Interface contacts:
Residue R54 in protein 2 contacts residue S110 in protein 1 (closest heavy-atom distance 3.4 Å).
Residue A23 in protein 2 interacts with residue K111 in protein 1 (closest heavy-atom distance 3.9 Å).
Residue D27 in protein 2 contacts residue K111 in protein 1 (closest heavy-atom distance 2.9 Å).
Residue D26 in protein 2 is in contact with residue K111 in protein 1 (closest heavy-atom distance 2.6 Å).
Residue I34 in protein 2 contacts residue L112 in protein 1 (closest heavy-atom distance 4.1 Å).
Residue F346 in protein 2 interacts with residue R54 in protein 1 (closest heavy-atom distance 3.6 Å).
Residue F58 in protein 2 contacts residue L112 in protein 1 (closest heavy-atom distance 4.0 Å).
Residue I287 in protein 2 interacts with residue P45 in protein 1 (closest heavy-atom distance 4.0 Å).
Residue V56 in protein 2 interacts with residue S110 in protein 1 (closest heavy-atom distance 3.7 Å).
Residue V76 in protein 2 contacts residue L112 in protein 1 (closest heavy-atom distance 4.2 Å).
Residue M225 in protein 2 contacts residue R52 in protein 1 (closest heavy-atom distance 3.4 Å).
Residue D32 in protein 2 is in contact with residue K111 in protein 1 (closest heavy-atom distance 3.0 Å).
Residue E94 in protein 2 is in contact with residue K60 in protein 1 (closest heavy-atom distance 4.2 Å).
Residue M225 in protein 2 interacts with residue S48 in protein 1 (closest heavy-atom distance 3.9 Å).
Residue F346 in protein 2 contacts residue F50 in protein 1 (closest heavy-atom distance 3.4 Å).
Residue H182 in protein 2 contacts residue K57 in protein 1 (closest heavy-atom distance 3.9 Å).
Residue S92 in protein 2 is in contact with residue F62 in protein 1 (closest heavy-atom distance 3.7 Å).
Residue E94 in protein 2 interacts with residue D99 in protein 1 (closest heavy-atom distance 3.7 Å).
Residue E230 in protein 2 contacts residue L51 in protein 1 (closest heavy-atom distance 3.5 Å).
Residue N440 in protein 2 interacts with residue L112 in protein 1 (closest heavy-atom distance 4.2 Å).
Residue E226 in protein 2 contacts residue R52 in protein 1 (closest heavy-atom distance 2.8 Å).
Residue S92 in protein 2 interacts with residue D63 in protein 1 (closest heavy-atom distance 3.4 Å).
Residue F87 in protein 2 interacts with residue L100 in protein 1 (closest heavy-atom distance 3.4 Å).
Residue Y340 in protein 2 is in contact with residue P45 in protein 1 (closest heavy-atom distance 4.2 Å).
Residue L228 in protein 2 interacts with residue S48 in protein 1 (closest heavy-atom distance 2.6 Å).
Residue V76 in protein 2 contacts residue A113 in protein 1 (closest heavy-atom distance 3.5 Å).
Residue R54 in protein 2 is in contact with residue L107 in protein 1 (closest heavy-atom distance 3.6 Å).
Residue E226 in protein 2 contacts residue S48 in protein 1 (closest heavy-atom distance 3.1 Å).
Residue F284 in protein 2 contacts residue P45 in protein 1 (closest heavy-atom distance 3.7 Å).
Residue G22 in protein 2 is in contact with residue L112 in protein 1 (closest heavy-atom distance 3.6 Å).
Residue T79 in protein 2 is in contact with residue A113 in protein 1 (closest heavy-atom distance 3.6 Å).
Residue R54 in protein 2 interacts with residue A109 in protein 1 (closest heavy-atom distance 3.6 Å).
Residue T229 in protein 2 is in contact with residue L51 in protein 1 (closest heavy-atom distance 3.2 Å).
Residue S250 in protein 2 interacts with residue L51 in protein 1 (closest heavy-atom distance 4.1 Å).
Residue P85 in protein 2 contacts residue P101 in protein 1 (closest heavy-atom distance 3.7 Å).
Residue F283 in protein 2 is in contact with residue K44 in protein 1 (closest heavy-atom distance 3.8 Å).
Residue L442 in protein 2 contacts residue L112 in protein 1 (closest heavy-atom distance 4.1 Å).
Residue L228 in protein 2 is in contact with residue L55 in protein 1 (closest heavy-atom distance 3.6 Å).
Residue L228 in protein 2 is in contact with residue R52 in protein 1 (closest heavy-atom distance 4.2 Å).
Residue Q81 in protein 2 is in contact with residue L107 in protein 1 (closest heavy-atom distance 3.5 Å).
Residue E227 in protein 2 contacts residue S48 in protein 1 (closest heavy-atom distance 4.1 Å).
Residue D200 in protein 2 is in contact with residue L55 in protein 1 (closest heavy-atom distance 3.2 Å).
Residue E86 in protein 2 interacts with residue P101 in protein 1 (closest heavy-atom distance 4.2 Å).
Residue M225 in protein 2 is in contact with residue L55 in protein 1 (closest heavy-atom distance 3.8 Å).
Residue E94 in protein 2 contacts residue Y61 in protein 1 (closest heavy-atom distance 2.6 Å).
Residue E84 in protein 2 interacts with residue P105 in protein 1 (closest heavy-atom distance 3.3 Å).
Residue E286 in protein 2 is in contact with residue K44 in protein 1 (closest heavy-atom distance 3.4 Å).
Residue F283 in protein 2 is in contact with residue P45 in protein 1 (closest heavy-atom distance 3.0 Å).
Residue E96 in protein 2 interacts with residue K57 in protein 1 (closest heavy-atom distance 3.8 Å).
Residue K21 in protein 2 is in contact with residue L112 in protein 1 (closest heavy-atom distance 3.4 Å).
Residue G52 in protein 2 interacts with residue L107 in protein 1 (closest heavy-atom distance 3.3 Å).
Residue E286 in protein 2 contacts residue G46 in protein 1 (closest heavy-atom distance 4.1 Å).
Residue S92 in protein 2 is in contact with residue Y61 in protein 1 (closest heavy-atom distance 3.7 Å).
Residue R54 in protein 2 contacts residue V108 in protein 1 (closest heavy-atom distance 3.2 Å).
Residue F87 in protein 2 contacts residue P95 in protein 1 (closest heavy-atom distance 4.1 Å).
Residue F87 in protein 2 is in contact with residue Y61 in protein 1 (closest heavy-atom distance 4.1 Å).
Residue S285 in protein 2 contacts residue K44 in protein 1 (closest heavy-atom distance 3.2 Å).
Residue G22 in protein 2 is in contact with residue K111 in protein 1 (closest heavy-atom distance 4.1 Å).
Residue T48 in protein 2 interacts with residue L112 in protein 1 (closest heavy-atom distance 3.8 Å).
Residue K91 in protein 2 is in contact with residue D63 in protein 1 (closest heavy-atom distance 2.9 Å).

Sequence of protein 1:
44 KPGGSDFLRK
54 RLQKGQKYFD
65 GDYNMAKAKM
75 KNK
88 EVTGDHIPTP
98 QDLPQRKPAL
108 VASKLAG

These two protein chains interact to form a complex.

Sequence of protein 2:
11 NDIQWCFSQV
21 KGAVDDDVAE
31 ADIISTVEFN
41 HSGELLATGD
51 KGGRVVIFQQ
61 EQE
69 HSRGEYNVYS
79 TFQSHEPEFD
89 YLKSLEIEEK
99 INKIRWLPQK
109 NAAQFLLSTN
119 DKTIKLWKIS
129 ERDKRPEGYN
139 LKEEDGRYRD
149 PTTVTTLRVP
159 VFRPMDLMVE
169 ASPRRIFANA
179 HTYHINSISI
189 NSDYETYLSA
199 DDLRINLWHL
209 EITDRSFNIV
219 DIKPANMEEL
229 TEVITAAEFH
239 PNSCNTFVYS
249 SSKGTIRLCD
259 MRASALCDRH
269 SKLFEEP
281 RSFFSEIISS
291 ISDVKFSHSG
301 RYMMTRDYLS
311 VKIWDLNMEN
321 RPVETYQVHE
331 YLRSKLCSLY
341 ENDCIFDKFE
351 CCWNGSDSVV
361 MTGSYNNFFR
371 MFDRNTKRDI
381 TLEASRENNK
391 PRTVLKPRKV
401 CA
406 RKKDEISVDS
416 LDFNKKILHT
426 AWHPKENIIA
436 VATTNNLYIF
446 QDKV